Sequence of protein 1:
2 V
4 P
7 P

Contacts between the two chains:
Residue H77 in protein 2 contacts residue P4 in protein 1 (closest heavy-atom distance 3.8 Å).

Sequence of protein 2:
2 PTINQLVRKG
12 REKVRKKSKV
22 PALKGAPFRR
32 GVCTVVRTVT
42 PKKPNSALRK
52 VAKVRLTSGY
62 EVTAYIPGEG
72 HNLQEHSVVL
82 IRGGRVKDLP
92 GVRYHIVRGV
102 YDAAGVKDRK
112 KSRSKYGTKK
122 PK

The following describes two proteins that form a bound complex.